Contacts between the two chains:
Residue L85 in the second protein interacts with residue Y107 in the first protein (closest heavy-atom distance 4.0 Å).
Residue R218 in the second protein is in contact with residue I58 in the first protein (closest heavy-atom distance 3.4 Å).
Residue R218 in the second protein interacts with residue N52 in the first protein (closest heavy-atom distance 3.4 Å).
Residue E183 in the second protein contacts residue Y107 in the first protein (closest heavy-atom distance 2.5 Å).
Residue E183 in the second protein is in contact with residue G105 in the first protein (closest heavy-atom distance 4.3 Å).
Residue P107 in the second protein is in contact with residue R103 in the first protein (closest heavy-atom distance 3.7 Å).
Residue M106 in the second protein is in contact with residue W102 in the first protein (closest heavy-atom distance 3.8 Å).
Residue R179 in the second protein interacts with residue F37 in the first protein (closest heavy-atom distance 3.7 Å).
Residue L105 in the second protein interacts with residue V104 in the first protein (closest heavy-atom distance 3.7 Å).
Residue F192 in the second protein is in contact with residue R103 in the first protein (closest heavy-atom distance 3.5 Å).
Residue V64 in the second protein contacts residue R103 in the first protein (closest heavy-atom distance 3.0 Å).
Residue A182 in the second protein interacts with residue N52 in the first protein (closest heavy-atom distance 3.0 Å).
Residue F99 in the second protein interacts with residue T106 in the first protein (closest heavy-atom distance 4.2 Å).
Residue G103 in the second protein interacts with residue R103 in the first protein (closest heavy-atom distance 2.4 Å).
Residue W97 in the second protein contacts residue R110 in the first protein (closest heavy-atom distance 3.0 Å).
Residue Y158 in the second protein is in contact with residue G105 in the first protein (closest heavy-atom distance 3.5 Å).
Residue F192 in the second protein interacts with residue W102 in the first protein (closest heavy-atom distance 4.1 Å).
Residue K157 in the second protein contacts residue D63 in the first protein (closest heavy-atom distance 3.4 Å).
Residue K157 in the second protein interacts with residue W47 in the first protein (closest heavy-atom distance 3.7 Å).
Residue T184 in the second protein contacts residue V104 in the first protein (closest heavy-atom distance 3.7 Å).
Residue W97 in the second protein interacts with residue F37 in the first protein (closest heavy-atom distance 3.7 Å).
Residue R179 in the second protein contacts residue S50 in the first protein (closest heavy-atom distance 4.1 Å).
Residue M106 in the second protein contacts residue R103 in the first protein (closest heavy-atom distance 3.7 Å).
Residue N102 in the second protein interacts with residue G105 in the first protein (closest heavy-atom distance 3.0 Å).
Residue R179 in the second protein contacts residue Y107 in the first protein (closest heavy-atom distance 2.6 Å).
Residue E183 in the second protein interacts with residue A33 in the first protein (closest heavy-atom distance 3.7 Å).
Residue P178 in the second protein interacts with residue S60 in the first protein (closest heavy-atom distance 3.2 Å).
Residue E183 in the second protein contacts residue S35 in the first protein (closest heavy-atom distance 3.0 Å).
Residue W97 in the second protein is in contact with residue Y96 in the first protein (closest heavy-atom distance 3.8 Å).
Residue R179 in the second protein is in contact with residue S60 in the first protein (closest heavy-atom distance 3.3 Å).
Residue E183 in the second protein is in contact with residue V104 in the first protein (closest heavy-atom distance 4.0 Å).
Residue R179 in the second protein contacts residue W47 in the first protein (closest heavy-atom distance 3.2 Å).
Residue A182 in the second protein is in contact with residue S60 in the first protein (closest heavy-atom distance 4.0 Å).
Residue W97 in the second protein is in contact with residue A98 in the first protein (closest heavy-atom distance 3.9 Å).
Residue K157 in the second protein is in contact with residue Y61 in the first protein (closest heavy-atom distance 2.8 Å).
Residue A182 in the second protein interacts with residue I51 in the first protein (closest heavy-atom distance 3.8 Å).
Residue F99 in the second protein contacts residue Y107 in the first protein (closest heavy-atom distance 3.8 Å).
Residue E156 in the second protein interacts with residue W47 in the first protein (closest heavy-atom distance 3.9 Å).
Residue W97 in the second protein interacts with residue L45 in the first protein (closest heavy-atom distance 3.5 Å).
Residue L109 in the second protein is in contact with residue V104 in the first protein (closest heavy-atom distance 3.7 Å).
Residue E183 in the second protein contacts residue W47 in the first protein (closest heavy-atom distance 4.1 Å).
Residue A219 in the second protein contacts residue S54 in the first protein (closest heavy-atom distance 3.8 Å).
Residue L105 in the second protein contacts residue G105 in the first protein (closest heavy-atom distance 3.7 Å).
Residue N102 in the second protein is in contact with residue V104 in the first protein (closest heavy-atom distance 3.9 Å).
Residue A182 in the second protein contacts residue I58 in the first protein (closest heavy-atom distance 3.9 Å).
Residue K188 in the second protein is in contact with residue W102 in the first protein (closest heavy-atom distance 3.8 Å).
Residue E183 in the second protein contacts residue A100 in the first protein (closest heavy-atom distance 4.3 Å).
Residue Y158 in the second protein contacts residue V104 in the first protein (closest heavy-atom distance 4.3 Å).
Residue M106 in the second protein contacts residue V104 in the first protein (closest heavy-atom distance 3.7 Å).
Residue E191 in the second protein interacts with residue W102 in the first protein (closest heavy-atom distance 3.6 Å).
Residue F99 in the second protein is in contact with residue G105 in the first protein (closest heavy-atom distance 3.8 Å).
Residue A182 in the second protein is in contact with residue S50 in the first protein (closest heavy-atom distance 3.9 Å).
Residue Y181 in the second protein contacts residue I58 in the first protein (closest heavy-atom distance 3.8 Å).
Residue A182 in the second protein is in contact with residue A33 in the first protein (closest heavy-atom distance 3.5 Å).
Residue R218 in the second protein is in contact with residue G55 in the first protein (closest heavy-atom distance 4.0 Å).
Residue Y158 in the second protein is in contact with residue Y107 in the first protein (closest heavy-atom distance 3.3 Å).
Residue L85 in the second protein is in contact with residue T106 in the first protein (closest heavy-atom distance 3.9 Å).
Residue E183 in the second protein contacts residue S50 in the first protein (closest heavy-atom distance 2.7 Å).
Residue R218 in the second protein contacts residue S54 in the first protein (closest heavy-atom distance 2.7 Å).
Residue L63 in the second protein interacts with residue R103 in the first protein (closest heavy-atom distance 2.8 Å).

Sequence of the first protein:
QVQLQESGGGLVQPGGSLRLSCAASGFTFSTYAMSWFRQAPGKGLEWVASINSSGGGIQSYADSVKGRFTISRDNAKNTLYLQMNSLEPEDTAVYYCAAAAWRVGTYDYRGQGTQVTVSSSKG

Sequence of the second protein:
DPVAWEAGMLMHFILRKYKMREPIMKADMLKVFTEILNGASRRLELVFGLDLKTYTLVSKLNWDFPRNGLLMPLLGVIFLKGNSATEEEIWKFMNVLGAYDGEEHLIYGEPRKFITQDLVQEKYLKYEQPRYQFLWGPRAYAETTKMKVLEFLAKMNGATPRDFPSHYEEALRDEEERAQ

These two protein chains interact to form a complex.